Sequence of the first protein:
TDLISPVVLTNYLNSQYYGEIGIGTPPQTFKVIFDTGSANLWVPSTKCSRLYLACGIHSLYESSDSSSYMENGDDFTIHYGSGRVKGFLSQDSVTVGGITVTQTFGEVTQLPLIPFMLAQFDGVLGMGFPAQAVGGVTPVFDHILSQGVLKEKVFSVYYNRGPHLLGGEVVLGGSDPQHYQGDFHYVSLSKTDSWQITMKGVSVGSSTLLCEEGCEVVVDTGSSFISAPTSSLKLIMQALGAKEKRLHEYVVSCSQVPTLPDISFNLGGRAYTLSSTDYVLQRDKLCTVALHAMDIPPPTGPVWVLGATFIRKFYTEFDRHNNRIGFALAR

Contacts between the two chains:
Residue A119 in the first protein contacts residue F4 in the second protein (closest heavy-atom distance 3.7 Å).
Residue S82 in the first protein is in contact with residue H5 in the second protein (closest heavy-atom distance 2.9 Å).
Residue V309 in the first protein contacts residue H5 in the second protein (closest heavy-atom distance 3.7 Å).
Residue Y80 in the first protein contacts residue Y8 in the second protein (closest heavy-atom distance 3.5 Å).
Residue A131 in the first protein contacts residue Y7 in the second protein (closest heavy-atom distance 4.9 Å).
Residue T304 in the first protein contacts residue S9 in the second protein (closest heavy-atom distance 3.3 Å).
Residue G37 in the first protein interacts with residue Y7 in the second protein (closest heavy-atom distance 3.0 Å).
Residue G81 in the first protein contacts residue H5 in the second protein (closest heavy-atom distance 3.4 Å).
Residue S227 in the first protein contacts residue H5 in the second protein (closest heavy-atom distance 2.6 Å).
Residue P301 in the first protein interacts with residue Y8 in the second protein (closest heavy-atom distance 3.9 Å).
Residue G222 in the first protein is in contact with residue F4 in the second protein (closest heavy-atom distance 3.4 Å).
Residue I300 in the first protein contacts residue H5 in the second protein (closest heavy-atom distance 4.2 Å).
Residue P303 in the first protein is in contact with residue S9 in the second protein (closest heavy-atom distance 3.6 Å).
Residue H296 in the first protein interacts with residue H5 in the second protein (closest heavy-atom distance 3.5 Å).
Residue L118 in the first protein contacts residue H2 in the second protein (closest heavy-atom distance 3.4 Å).
Residue Y80 in the first protein contacts residue H5 in the second protein (closest heavy-atom distance 3.7 Å).
Residue P302 in the first protein is in contact with residue S9 in the second protein (closest heavy-atom distance 4.7 Å).
Residue S82 in the first protein interacts with residue F4 in the second protein (closest heavy-atom distance 3.9 Å).
Residue S82 in the first protein contacts residue P3 in the second protein (closest heavy-atom distance 4.4 Å).
Residue Q132 in the first protein is in contact with residue Y7 in the second protein (closest heavy-atom distance 3.4 Å).
Residue P115 in the first protein contacts residue H2 in the second protein (closest heavy-atom distance 3.5 Å).
Residue T304 in the first protein contacts residue Y7 in the second protein (closest heavy-atom distance 3.7 Å).
Residue G81 in the first protein contacts residue Y8 in the second protein (closest heavy-atom distance 4.0 Å).
Residue M298 in the first protein interacts with residue H5 in the second protein (closest heavy-atom distance 3.6 Å).
Residue D220 in the first protein interacts with residue H5 in the second protein (closest heavy-atom distance 5.0 Å).
Residue H79 in the first protein contacts residue Y7 in the second protein (closest heavy-atom distance 3.4 Å).
Residue S223 in the first protein contacts residue H5 in the second protein (closest heavy-atom distance 3.7 Å).
Residue F121 in the first protein interacts with residue F4 in the second protein (closest heavy-atom distance 3.6 Å).
Residue P115 in the first protein is in contact with residue F4 in the second protein (closest heavy-atom distance 3.3 Å).
Residue V134 in the first protein contacts residue Y7 in the second protein (closest heavy-atom distance 3.9 Å).
Residue S223 in the first protein is in contact with residue F4 in the second protein (closest heavy-atom distance 3.2 Å).
Residue S15 in the first protein interacts with residue H2 in the second protein (closest heavy-atom distance 4.2 Å).
Residue F225 in the first protein interacts with residue F4 in the second protein (closest heavy-atom distance 5.0 Å).
Residue L118 in the first protein is in contact with residue F4 in the second protein (closest heavy-atom distance 3.9 Å).
Residue F225 in the first protein interacts with residue P3 in the second protein (closest heavy-atom distance 3.8 Å).
Residue H79 in the first protein contacts residue Y8 in the second protein (closest heavy-atom distance 3.0 Å).
Residue G222 in the first protein is in contact with residue H5 in the second protein (closest heavy-atom distance 4.4 Å).
Residue F116 in the first protein is in contact with residue F4 in the second protein (closest heavy-atom distance 4.3 Å).
Residue S224 in the first protein is in contact with residue P3 in the second protein (closest heavy-atom distance 3.4 Å).
Residue S224 in the first protein contacts residue H2 in the second protein (closest heavy-atom distance 4.1 Å).
Residue I114 in the first protein contacts residue H2 in the second protein (closest heavy-atom distance 4.8 Å).
Residue S224 in the first protein interacts with residue F4 in the second protein (closest heavy-atom distance 2.8 Å).
Residue Q16 in the first protein is in contact with residue F4 in the second protein (closest heavy-atom distance 3.4 Å).
Residue S38 in the first protein interacts with residue Y7 in the second protein (closest heavy-atom distance 3.5 Å).
Residue I300 in the first protein is in contact with residue Y8 in the second protein (closest heavy-atom distance 3.7 Å).
Residue T304 in the first protein interacts with residue Y8 in the second protein (closest heavy-atom distance 3.6 Å).
Residue H296 in the first protein is in contact with residue P3 in the second protein (closest heavy-atom distance 3.9 Å).
Residue Y80 in the first protein contacts residue Y7 in the second protein (closest heavy-atom distance 4.0 Å).
Residue I78 in the first protein interacts with residue Y7 in the second protein (closest heavy-atom distance 3.6 Å).

The following describes two proteins that form a bound complex.

Sequence of the second protein:
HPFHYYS